Sequence of the first protein:
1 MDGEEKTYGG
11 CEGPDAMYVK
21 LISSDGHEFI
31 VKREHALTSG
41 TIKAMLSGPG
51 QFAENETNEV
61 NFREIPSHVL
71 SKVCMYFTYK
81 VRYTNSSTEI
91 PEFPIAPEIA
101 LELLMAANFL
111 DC

Contacts between the two chains:
Residue R32 in the second protein contacts residue E59 in the first protein (closest heavy-atom distance 3.2 Å).
Residue S2 in the second protein contacts residue R63 in the first protein (closest heavy-atom distance 4.1 Å).
Residue Y107 in the second protein interacts with residue N108 in the first protein (closest heavy-atom distance 3.5 Å).
Residue R32 in the second protein interacts with residue M45 in the first protein (closest heavy-atom distance 4.4 Å).
Residue Q111 in the second protein contacts residue N108 in the first protein (closest heavy-atom distance 2.9 Å).
Residue Y100 in the second protein is in contact with residue G48 in the first protein (closest heavy-atom distance 3.7 Å).
Residue N36 in the second protein is in contact with residue V60 in the first protein (closest heavy-atom distance 3.7 Å).
Residue W35 in the second protein interacts with residue G48 in the first protein (closest heavy-atom distance 4.3 Å).
Residue R32 in the second protein interacts with residue G48 in the first protein (closest heavy-atom distance 4.2 Å).
Residue L3 in the second protein interacts with residue E64 in the first protein (closest heavy-atom distance 3.4 Å).
Residue L3 in the second protein contacts residue A106 in the first protein (closest heavy-atom distance 4.1 Å).
Residue S40 in the second protein interacts with residue R63 in the first protein (closest heavy-atom distance 4.3 Å).
Residue M1 in the second protein is in contact with residue E64 in the first protein (closest heavy-atom distance 4.4 Å).
Residue A33 in the second protein interacts with residue N61 in the first protein (closest heavy-atom distance 3.9 Å).
Residue Y43 in the second protein is in contact with residue F109 in the first protein (closest heavy-atom distance 3.5 Å).
Residue K4 in the second protein is in contact with residue M105 in the first protein (closest heavy-atom distance 4.1 Å).
Residue Y100 in the second protein interacts with residue G50 in the first protein (closest heavy-atom distance 3.7 Å).
Residue N36 in the second protein is in contact with residue N61 in the first protein (closest heavy-atom distance 3.4 Å).
Residue S2 in the second protein contacts residue E64 in the first protein (closest heavy-atom distance 3.8 Å).
Residue D37 in the second protein interacts with residue R63 in the first protein (closest heavy-atom distance 3.0 Å).
Residue N36 in the second protein contacts residue M45 in the first protein (closest heavy-atom distance 3.6 Å).
Residue R32 in the second protein interacts with residue A53 in the first protein (closest heavy-atom distance 4.4 Å).
Residue Y43 in the second protein contacts residue M105 in the first protein (closest heavy-atom distance 3.8 Å).
Residue C103 in the second protein contacts residue A44 in the first protein (closest heavy-atom distance 3.5 Å).
Residue Y29 in the second protein interacts with residue Q51 in the first protein (closest heavy-atom distance 3.5 Å).
Residue S40 in the second protein contacts residue E64 in the first protein (closest heavy-atom distance 3.3 Å).
Residue W35 in the second protein contacts residue M45 in the first protein (closest heavy-atom distance 4.0 Å).
Residue E28 in the second protein contacts residue Q51 in the first protein (closest heavy-atom distance 4.3 Å).
Residue M1 in the second protein contacts residue R63 in the first protein (closest heavy-atom distance 3.1 Å).
Residue Y100 in the second protein interacts with residue P49 in the first protein (closest heavy-atom distance 3.4 Å).
Residue E31 in the second protein contacts residue P49 in the first protein (closest heavy-atom distance 4.1 Å).
Residue Y100 in the second protein is in contact with residue S47 in the first protein (closest heavy-atom distance 3.2 Å).
Residue K96 in the second protein interacts with residue Q51 in the first protein (closest heavy-atom distance 4.0 Å).
Residue N36 in the second protein contacts residue E59 in the first protein (closest heavy-atom distance 3.2 Å).
Residue S40 in the second protein contacts residue F109 in the first protein (closest heavy-atom distance 4.5 Å).
Residue Y107 in the second protein interacts with residue F109 in the first protein (closest heavy-atom distance 4.1 Å).
Residue W35 in the second protein interacts with residue P49 in the first protein (closest heavy-atom distance 4.0 Å).
Residue T110 in the second protein is in contact with residue D111 in the first protein (closest heavy-atom distance 4.4 Å).
Residue V30 in the second protein interacts with residue Q51 in the first protein (closest heavy-atom distance 3.6 Å).
Residue F39 in the second protein contacts residue F109 in the first protein (closest heavy-atom distance 4.0 Å).
Residue F39 in the second protein is in contact with residue A44 in the first protein (closest heavy-atom distance 3.4 Å).
Residue R106 in the second protein is in contact with residue A44 in the first protein (closest heavy-atom distance 3.9 Å).
Residue R32 in the second protein contacts residue T57 in the first protein (closest heavy-atom distance 3.0 Å).
Residue F39 in the second protein interacts with residue M45 in the first protein (closest heavy-atom distance 3.5 Å).
Residue Y29 in the second protein contacts residue F52 in the first protein (closest heavy-atom distance 3.7 Å).
Residue R106 in the second protein is in contact with residue K43 in the first protein (closest heavy-atom distance 3.8 Å).
Residue Y43 in the second protein interacts with residue E64 in the first protein (closest heavy-atom distance 3.9 Å).
Residue R32 in the second protein interacts with residue L46 in the first protein (closest heavy-atom distance 4.4 Å).
Residue L3 in the second protein interacts with residue E102 in the first protein (closest heavy-atom distance 3.7 Å).
Residue V30 in the second protein is in contact with residue P49 in the first protein (closest heavy-atom distance 3.3 Å).
Residue F39 in the second protein contacts residue T41 in the first protein (closest heavy-atom distance 3.7 Å).
Residue S40 in the second protein contacts residue N61 in the first protein (closest heavy-atom distance 4.3 Å).
Residue L3 in the second protein contacts residue M105 in the first protein (closest heavy-atom distance 3.8 Å).
Residue R106 in the second protein contacts residue T41 in the first protein (closest heavy-atom distance 4.0 Å).
Residue R32 in the second protein contacts residue N58 in the first protein (closest heavy-atom distance 3.6 Å).
Residue R32 in the second protein is in contact with residue P49 in the first protein (closest heavy-atom distance 3.5 Å).
Residue R106 in the second protein interacts with residue G40 in the first protein (closest heavy-atom distance 3.3 Å).
Residue R106 in the second protein contacts residue D111 in the first protein (closest heavy-atom distance 3.2 Å).
Residue W35 in the second protein contacts residue A44 in the first protein (closest heavy-atom distance 3.9 Å).
Residue L27 in the second protein interacts with residue Q51 in the first protein (closest heavy-atom distance 3.9 Å).

Sequence of the second protein:
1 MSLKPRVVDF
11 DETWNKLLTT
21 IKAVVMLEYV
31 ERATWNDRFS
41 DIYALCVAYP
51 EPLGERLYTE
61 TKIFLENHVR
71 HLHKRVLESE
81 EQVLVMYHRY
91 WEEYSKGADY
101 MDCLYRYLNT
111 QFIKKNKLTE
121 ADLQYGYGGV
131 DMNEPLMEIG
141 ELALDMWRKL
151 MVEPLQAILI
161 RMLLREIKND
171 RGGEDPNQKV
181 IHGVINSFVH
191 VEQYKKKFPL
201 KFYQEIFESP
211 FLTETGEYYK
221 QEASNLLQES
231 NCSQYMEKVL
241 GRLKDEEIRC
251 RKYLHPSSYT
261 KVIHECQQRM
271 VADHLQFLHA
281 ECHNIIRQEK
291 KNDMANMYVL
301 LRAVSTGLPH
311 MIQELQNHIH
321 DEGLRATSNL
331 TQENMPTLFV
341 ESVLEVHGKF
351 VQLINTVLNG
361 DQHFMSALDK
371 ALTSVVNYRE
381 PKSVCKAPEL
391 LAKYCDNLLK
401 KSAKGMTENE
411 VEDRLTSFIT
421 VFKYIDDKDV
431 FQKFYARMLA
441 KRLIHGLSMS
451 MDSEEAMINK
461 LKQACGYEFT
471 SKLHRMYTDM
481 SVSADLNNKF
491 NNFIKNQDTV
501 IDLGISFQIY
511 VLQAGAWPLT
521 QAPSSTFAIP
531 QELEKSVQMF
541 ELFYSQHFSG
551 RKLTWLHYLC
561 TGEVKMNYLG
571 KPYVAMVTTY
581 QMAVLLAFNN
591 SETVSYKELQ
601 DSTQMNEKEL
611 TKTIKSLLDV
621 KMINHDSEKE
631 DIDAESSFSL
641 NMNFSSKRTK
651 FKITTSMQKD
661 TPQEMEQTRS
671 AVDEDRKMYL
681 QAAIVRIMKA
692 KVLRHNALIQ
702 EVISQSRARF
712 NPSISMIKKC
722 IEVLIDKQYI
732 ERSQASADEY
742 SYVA

The following describes two proteins that form a bound complex.